Contacts between the two chains:
Residue P44 in the second protein interacts with residue P12 in the first protein (closest heavy-atom distance 4.2 Å).
Residue Q91 in the second protein contacts residue F13 in the first protein (closest heavy-atom distance 3.9 Å).
Residue L37 in the second protein interacts with residue Y15 in the first protein (closest heavy-atom distance 3.6 Å).
Residue W112 in the second protein is in contact with residue P9 in the first protein (closest heavy-atom distance 4.2 Å).
Residue T41 in the second protein interacts with residue E14 in the first protein (closest heavy-atom distance 4.4 Å).
Residue V89 in the second protein contacts residue F13 in the first protein (closest heavy-atom distance 4.4 Å).
Residue C92 in the second protein is in contact with residue E11 in the first protein (closest heavy-atom distance 4.6 Å).
Residue M113 in the second protein contacts residue P7 in the first protein (closest heavy-atom distance 4.6 Å).
Residue W112 in the second protein interacts with residue P7 in the first protein (closest heavy-atom distance 4.5 Å).
Residue K48 in the second protein interacts with residue E6 in the first protein (closest heavy-atom distance 2.6 Å).
Residue V42 in the second protein interacts with residue E14 in the first protein (closest heavy-atom distance 4.9 Å).
Residue R68 in the second protein interacts with residue E6 in the first protein (closest heavy-atom distance 4.9 Å).
Residue Q91 in the second protein is in contact with residue E14 in the first protein (closest heavy-atom distance 3.7 Å).
Residue W112 in the second protein is in contact with residue P10 in the first protein (closest heavy-atom distance 4.2 Å).
Residue P44 in the second protein is in contact with residue P9 in the first protein (closest heavy-atom distance 4.6 Å).
Residue V89 in the second protein is in contact with residue Y15 in the first protein (closest heavy-atom distance 4.3 Å).
Residue V42 in the second protein is in contact with residue P12 in the first protein (closest heavy-atom distance 3.3 Å).
Residue V97 in the second protein is in contact with residue F13 in the first protein (closest heavy-atom distance 4.5 Å).
Residue F110 in the second protein contacts residue Y15 in the first protein (closest heavy-atom distance 4.1 Å).
Residue R96 in the second protein contacts residue P7 in the first protein (closest heavy-atom distance 3.3 Å).
Residue V42 in the second protein contacts residue F13 in the first protein (closest heavy-atom distance 2.8 Å).
Residue T43 in the second protein contacts residue P12 in the first protein (closest heavy-atom distance 3.6 Å).
Residue P116 in the second protein is in contact with residue E6 in the first protein (closest heavy-atom distance 4.9 Å).
Residue Q91 in the second protein contacts residue I16 in the first protein (closest heavy-atom distance 3.0 Å).
Residue T40 in the second protein interacts with residue E14 in the first protein (closest heavy-atom distance 3.1 Å).
Residue C92 in the second protein interacts with residue F13 in the first protein (closest heavy-atom distance 3.4 Å).
Residue T40 in the second protein contacts residue F13 in the first protein (closest heavy-atom distance 4.2 Å).
Residue W112 in the second protein contacts residue E8 in the first protein (closest heavy-atom distance 4.8 Å).
Residue V42 in the second protein contacts residue E11 in the first protein (closest heavy-atom distance 4.8 Å).
Residue T40 in the second protein is in contact with residue Y15 in the first protein (closest heavy-atom distance 2.8 Å).
Residue E115 in the second protein interacts with residue P7 in the first protein (closest heavy-atom distance 3.4 Å).
Residue K46 in the second protein is in contact with residue P9 in the first protein (closest heavy-atom distance 4.0 Å).
Residue Q114 in the second protein contacts residue E6 in the first protein (closest heavy-atom distance 2.9 Å).
Residue V42 in the second protein is in contact with residue Y15 in the first protein (closest heavy-atom distance 3.4 Å).
Residue T41 in the second protein is in contact with residue Y15 in the first protein (closest heavy-atom distance 4.5 Å).
Residue P116 in the second protein is in contact with residue P7 in the first protein (closest heavy-atom distance 3.9 Å).
Residue Q114 in the second protein interacts with residue P7 in the first protein (closest heavy-atom distance 2.9 Å).
Residue T41 in the second protein contacts residue F13 in the first protein (closest heavy-atom distance 3.5 Å).
Residue P44 in the second protein is in contact with residue P10 in the first protein (closest heavy-atom distance 2.9 Å).
Residue R108 in the second protein contacts residue Y15 in the first protein (closest heavy-atom distance 3.3 Å).
Residue R31 in the second protein interacts with residue E6 in the first protein (closest heavy-atom distance 3.4 Å).
Residue M35 in the second protein interacts with residue F13 in the first protein (closest heavy-atom distance 4.2 Å).
Residue P44 in the second protein interacts with residue E11 in the first protein (closest heavy-atom distance 4.4 Å).
Residue T41 in the second protein is in contact with residue P12 in the first protein (closest heavy-atom distance 4.6 Å).
Residue R108 in the second protein interacts with residue D17 in the first protein (closest heavy-atom distance 3.4 Å).
Residue M35 in the second protein contacts residue P10 in the first protein (closest heavy-atom distance 4.7 Å).
Residue V97 in the second protein interacts with residue P10 in the first protein (closest heavy-atom distance 4.2 Å).
Residue Q91 in the second protein contacts residue Y15 in the first protein (closest heavy-atom distance 3.5 Å).
Residue P116 in the second protein is in contact with residue Q5 in the first protein (closest heavy-atom distance 3.7 Å).

This data describes a binding interaction between two proteins.

Sequence of the second protein:
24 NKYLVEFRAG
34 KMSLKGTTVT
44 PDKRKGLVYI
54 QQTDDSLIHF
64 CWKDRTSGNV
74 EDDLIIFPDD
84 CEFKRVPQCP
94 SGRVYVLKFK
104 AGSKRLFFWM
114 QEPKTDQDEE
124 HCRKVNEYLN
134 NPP

Sequence of the first protein:
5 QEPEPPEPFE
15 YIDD